This data describes a binding interaction between two proteins.

Residue-level contacts at the interface:
Residue P24 in chain B contacts residue L32 in chain A (closest heavy-atom distance 4.3 Å).
Residue P24 in chain B interacts with residue V28 in chain A (closest heavy-atom distance 3.8 Å).
Residue Q31 in chain B is in contact with residue G37 in chain A (closest heavy-atom distance 4.3 Å).
Residue V25 in chain B is in contact with residue V28 in chain A (closest heavy-atom distance 4.4 Å).
Residue Q31 in chain B interacts with residue G36 in chain A (closest heavy-atom distance 4.2 Å).
Residue V25 in chain B contacts residue R35 in chain A (closest heavy-atom distance 4.4 Å).
Residue A28 in chain B interacts with residue G37 in chain A (closest heavy-atom distance 3.3 Å).
Residue P30 in chain B contacts residue D38 in chain A (closest heavy-atom distance 4.7 Å).
Residue V20 in chain B is in contact with residue A24 in chain A (closest heavy-atom distance 4.6 Å).
Residue V21 in chain B interacts with residue V28 in chain A (closest heavy-atom distance 3.4 Å).
Residue S29 in chain B interacts with residue G37 in chain A (closest heavy-atom distance 4.4 Å).
Residue S29 in chain B contacts residue R35 in chain A (closest heavy-atom distance 4.1 Å).
Residue V25 in chain B is in contact with residue L32 in chain A (closest heavy-atom distance 3.9 Å).
Residue F17 in chain B contacts residue L20 in chain A (closest heavy-atom distance 3.4 Å).
Residue N32 in chain B interacts with residue R35 in chain A (closest heavy-atom distance 2.9 Å).
Residue V20 in chain B is in contact with residue V28 in chain A (closest heavy-atom distance 4.1 Å).
Residue Q31 in chain B interacts with residue R35 in chain A (closest heavy-atom distance 4.0 Å).
Residue S29 in chain B contacts residue L32 in chain A (closest heavy-atom distance 3.8 Å).
Residue F17 in chain B is in contact with residue I21 in chain A (closest heavy-atom distance 4.3 Å).
Residue A28 in chain B interacts with residue L32 in chain A (closest heavy-atom distance 3.4 Å).
Residue V21 in chain B contacts residue A24 in chain A (closest heavy-atom distance 4.6 Å).
Residue A28 in chain B interacts with residue D38 in chain A (closest heavy-atom distance 3.4 Å).
Residue F17 in chain B interacts with residue A24 in chain A (closest heavy-atom distance 3.8 Å).
Residue V25 in chain B is in contact with residue V31 in chain A (closest heavy-atom distance 3.9 Å).

Sequence of chain A:
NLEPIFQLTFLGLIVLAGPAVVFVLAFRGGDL

Sequence of chain B:
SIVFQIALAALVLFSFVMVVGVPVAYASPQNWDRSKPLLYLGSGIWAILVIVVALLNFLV